Sequence of the second protein:
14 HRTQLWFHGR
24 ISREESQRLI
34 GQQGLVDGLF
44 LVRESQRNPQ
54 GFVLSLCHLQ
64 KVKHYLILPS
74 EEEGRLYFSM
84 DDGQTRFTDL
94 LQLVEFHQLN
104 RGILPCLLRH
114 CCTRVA

Contacts between the two chains:
Residue V56 in the second protein is in contact with residue Y5 in the first protein (closest heavy-atom distance 4.0 Å).
Residue Y68 in the second protein interacts with residue N7 in the first protein (closest heavy-atom distance 3.3 Å).
Residue R50 in the second protein interacts with residue Y5 in the first protein (closest heavy-atom distance 3.7 Å).
Residue Y68 in the second protein is in contact with residue Y5 in the first protein (closest heavy-atom distance 4.6 Å).
Residue M83 in the second protein is in contact with residue N7 in the first protein (closest heavy-atom distance 3.4 Å).
Residue R26 in the second protein contacts residue Y5 in the first protein (closest heavy-atom distance 3.3 Å).
Residue S48 in the second protein contacts residue Y5 in the first protein (closest heavy-atom distance 3.4 Å).
Residue H67 in the second protein contacts residue N7 in the first protein (closest heavy-atom distance 3.7 Å).
Residue K66 in the second protein is in contact with residue D6 in the first protein (closest heavy-atom distance 4.0 Å).
Residue H67 in the second protein contacts residue G4 in the first protein (closest heavy-atom distance 4.2 Å).
Residue L69 in the second protein interacts with residue N7 in the first protein (closest heavy-atom distance 3.0 Å).
Residue N51 in the second protein interacts with residue Y5 in the first protein (closest heavy-atom distance 3.6 Å).
Residue L69 in the second protein is in contact with residue Y5 in the first protein (closest heavy-atom distance 3.8 Å).
Residue H67 in the second protein is in contact with residue D6 in the first protein (closest heavy-atom distance 2.7 Å).
Residue L69 in the second protein is in contact with residue C9 in the first protein (closest heavy-atom distance 3.6 Å).
Residue H67 in the second protein interacts with residue Y5 in the first protein (closest heavy-atom distance 3.3 Å).
Residue Y68 in the second protein contacts residue D6 in the first protein (closest heavy-atom distance 3.4 Å).
Residue R26 in the second protein interacts with residue G4 in the first protein (closest heavy-atom distance 2.6 Å).
Residue I106 in the second protein contacts residue N7 in the first protein (closest heavy-atom distance 4.0 Å).

This data describes a binding interaction between two proteins.

Sequence of the first protein:
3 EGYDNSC